The following describes two proteins that form a bound complex.

Sequence of protein 1:
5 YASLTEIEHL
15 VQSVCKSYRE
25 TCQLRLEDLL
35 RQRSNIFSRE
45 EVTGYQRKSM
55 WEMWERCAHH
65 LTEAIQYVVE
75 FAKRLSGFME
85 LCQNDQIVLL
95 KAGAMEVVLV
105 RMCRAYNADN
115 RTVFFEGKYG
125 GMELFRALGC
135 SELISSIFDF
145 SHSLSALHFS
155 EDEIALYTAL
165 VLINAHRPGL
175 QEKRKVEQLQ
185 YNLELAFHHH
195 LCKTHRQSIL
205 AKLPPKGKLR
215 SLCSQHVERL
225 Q

Residue-level contacts at the interface:
Residue T66 in protein 1 interacts with residue H10 in protein 2 (closest heavy-atom distance 3.6 Å).
Residue V73 in protein 1 interacts with residue I7 in protein 2 (closest heavy-atom distance 4.4 Å).
Residue K95 in protein 1 contacts residue E3 in protein 2 (closest heavy-atom distance 4.9 Å).
Residue I91 in protein 1 contacts residue I7 in protein 2 (closest heavy-atom distance 3.8 Å).
Residue K77 in protein 1 interacts with residue H10 in protein 2 (closest heavy-atom distance 4.8 Å).
Residue Q90 in protein 1 contacts residue L11 in protein 2 (closest heavy-atom distance 3.8 Å).
Residue K95 in protein 1 is in contact with residue V2 in protein 2 (closest heavy-atom distance 3.2 Å).
Residue I69 in protein 1 contacts residue H10 in protein 2 (closest heavy-atom distance 3.7 Å).
Residue Q87 in protein 1 interacts with residue L11 in protein 2 (closest heavy-atom distance 4.8 Å).
Residue V92 in protein 1 contacts residue R4 in protein 2 (closest heavy-atom distance 3.6 Å).
Residue I91 in protein 1 is in contact with residue R4 in protein 2 (closest heavy-atom distance 3.9 Å).
Residue M83 in protein 1 is in contact with residue L11 in protein 2 (closest heavy-atom distance 4.0 Å).
Residue A98 in protein 1 interacts with residue V2 in protein 2 (closest heavy-atom distance 4.6 Å).
Residue K95 in protein 1 interacts with residue H1 in protein 2 (closest heavy-atom distance 3.1 Å).
Residue A98 in protein 1 interacts with residue I7 in protein 2 (closest heavy-atom distance 4.8 Å).
Residue M99 in protein 1 interacts with residue H1 in protein 2 (closest heavy-atom distance 5.0 Å).
Residue K95 in protein 1 interacts with residue R4 in protein 2 (closest heavy-atom distance 2.9 Å).
Residue T66 in protein 1 interacts with residue Q6 in protein 2 (closest heavy-atom distance 4.0 Å).
Residue V73 in protein 1 contacts residue H10 in protein 2 (closest heavy-atom distance 3.5 Å).
Residue V221 in protein 1 is in contact with residue H1 in protein 2 (closest heavy-atom distance 3.2 Å).
Residue K95 in protein 1 is in contact with residue I7 in protein 2 (closest heavy-atom distance 4.0 Å).
Residue K77 in protein 1 interacts with residue L11 in protein 2 (closest heavy-atom distance 3.2 Å).
Residue Q90 in protein 1 contacts residue I7 in protein 2 (closest heavy-atom distance 4.9 Å).
Residue I69 in protein 1 is in contact with residue V2 in protein 2 (closest heavy-atom distance 4.0 Å).
Residue M99 in protein 1 is in contact with residue V2 in protein 2 (closest heavy-atom distance 3.8 Å).
Residue E74 in protein 1 contacts residue H10 in protein 2 (closest heavy-atom distance 4.6 Å).
Residue F82 in protein 1 is in contact with residue L11 in protein 2 (closest heavy-atom distance 4.4 Å).
Residue Q87 in protein 1 interacts with residue H12 in protein 2 (closest heavy-atom distance 2.8 Å).
Residue I91 in protein 1 contacts residue F8 in protein 2 (closest heavy-atom distance 4.1 Å).
Residue V92 in protein 1 contacts residue H1 in protein 2 (closest heavy-atom distance 4.7 Å).
Residue N88 in protein 1 interacts with residue R4 in protein 2 (closest heavy-atom distance 3.0 Å).
Residue Q70 in protein 1 contacts residue Q9 in protein 2 (closest heavy-atom distance 4.5 Å).
Residue L94 in protein 1 contacts residue L11 in protein 2 (closest heavy-atom distance 4.1 Å).
Residue V73 in protein 1 contacts residue L11 in protein 2 (closest heavy-atom distance 3.8 Å).
Residue Q70 in protein 1 interacts with residue H10 in protein 2 (closest heavy-atom distance 3.1 Å).
Residue L94 in protein 1 is in contact with residue V2 in protein 2 (closest heavy-atom distance 4.6 Å).
Residue L94 in protein 1 is in contact with residue I7 in protein 2 (closest heavy-atom distance 3.8 Å).
Residue I91 in protein 1 contacts residue L11 in protein 2 (closest heavy-atom distance 3.8 Å).
Residue Q87 in protein 1 contacts residue F8 in protein 2 (closest heavy-atom distance 3.4 Å).
Residue I69 in protein 1 contacts residue I7 in protein 2 (closest heavy-atom distance 4.3 Å).
Residue A96 in protein 1 contacts residue H1 in protein 2 (closest heavy-atom distance 3.4 Å).

Sequence of protein 2:
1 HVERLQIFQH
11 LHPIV